Residue-level contacts at the interface:
Residue V47 in chain B interacts with residue F24 in chain A (closest heavy-atom distance 3.6 Å).
Residue Y183 in chain B is in contact with residue F43 in chain A (closest heavy-atom distance 3.7 Å).
Residue Q59 in chain B is in contact with residue I39 in chain A (closest heavy-atom distance 3.0 Å).
Residue Q59 in chain B is in contact with residue S37 in chain A (closest heavy-atom distance 3.6 Å).
Residue Y66 in chain B contacts residue F68 in chain A (closest heavy-atom distance 3.7 Å).
Residue Y66 in chain B contacts residue R67 in chain A (closest heavy-atom distance 3.8 Å).
Residue Q59 in chain B contacts residue T38 in chain A (closest heavy-atom distance 3.7 Å).
Residue E52 in chain B interacts with residue N32 in chain A (closest heavy-atom distance 2.9 Å).
Residue N45 in chain B interacts with residue T34 in chain A (closest heavy-atom distance 4.0 Å).
Residue E63 in chain B contacts residue I39 in chain A (closest heavy-atom distance 3.7 Å).
Residue D253 in chain B interacts with residue I45 in chain A (closest heavy-atom distance 3.1 Å).
Residue Q59 in chain B interacts with residue I36 in chain A (closest heavy-atom distance 3.7 Å).
Residue E52 in chain B contacts residue T34 in chain A (closest heavy-atom distance 2.4 Å).
Residue R182 in chain B interacts with residue F43 in chain A (closest heavy-atom distance 4.6 Å).
Residue V47 in chain B contacts residue N32 in chain A (closest heavy-atom distance 4.0 Å).
Residue P181 in chain B is in contact with residue F43 in chain A (closest heavy-atom distance 3.6 Å).
Residue D70 in chain B interacts with residue R67 in chain A (closest heavy-atom distance 3.2 Å).
Residue Q51 in chain B interacts with residue F24 in chain A (closest heavy-atom distance 3.5 Å).
Residue E63 in chain B contacts residue R67 in chain A (closest heavy-atom distance 4.0 Å).
Residue Y66 in chain B is in contact with residue I71 in chain A (closest heavy-atom distance 3.6 Å).
Residue R58 in chain B is in contact with residue D42 in chain A (closest heavy-atom distance 3.2 Å).
Residue L180 in chain B contacts residue F43 in chain A (closest heavy-atom distance 4.0 Å).
Residue E46 in chain B is in contact with residue D29 in chain A (closest heavy-atom distance 4.6 Å).
Residue K62 in chain B interacts with residue I39 in chain A (closest heavy-atom distance 2.7 Å).
Residue Y66 in chain B is in contact with residue I41 in chain A (closest heavy-atom distance 4.7 Å).
Residue Q51 in chain B contacts residue E28 in chain A (closest heavy-atom distance 3.4 Å).
Residue V179 in chain B contacts residue D42 in chain A (closest heavy-atom distance 4.5 Å).
Residue P181 in chain B contacts residue Y75 in chain A (closest heavy-atom distance 3.2 Å).
Residue Y66 in chain B contacts residue I39 in chain A (closest heavy-atom distance 3.8 Å).
Residue D67 in chain B interacts with residue R67 in chain A (closest heavy-atom distance 2.7 Å).
Residue P181 in chain B interacts with residue I41 in chain A (closest heavy-atom distance 3.7 Å).
Residue D253 in chain B contacts residue F43 in chain A (closest heavy-atom distance 3.6 Å).
Residue E46 in chain B interacts with residue A30 in chain A (closest heavy-atom distance 3.3 Å).
Residue L35 in chain B interacts with residue I36 in chain A (closest heavy-atom distance 4.1 Å).
Residue E252 in chain B interacts with residue F43 in chain A (closest heavy-atom distance 3.7 Å).
Residue E46 in chain B contacts residue F31 in chain A (closest heavy-atom distance 3.1 Å).
Residue P178 in chain B is in contact with residue F43 in chain A (closest heavy-atom distance 4.3 Å).
Residue E252 in chain B is in contact with residue K56 in chain A (closest heavy-atom distance 2.8 Å).
Residue N45 in chain B is in contact with residue F31 in chain A (closest heavy-atom distance 3.7 Å).
Residue N42 in chain B is in contact with residue S33 in chain A (closest heavy-atom distance 3.2 Å).
Residue N45 in chain B is in contact with residue N32 in chain A (closest heavy-atom distance 3.2 Å).
Residue K62 in chain B interacts with residue I41 in chain A (closest heavy-atom distance 3.6 Å).
Residue N55 in chain B interacts with residue I36 in chain A (closest heavy-atom distance 3.8 Å).
Residue R264 in chain B is in contact with residue E28 in chain A (closest heavy-atom distance 3.3 Å).
Residue Y183 in chain B contacts residue Q58 in chain A (closest heavy-atom distance 3.1 Å).
Residue D253 in chain B interacts with residue K44 in chain A (closest heavy-atom distance 3.5 Å).
Residue S251 in chain B contacts residue I45 in chain A (closest heavy-atom distance 4.0 Å).
Residue G56 in chain B is in contact with residue I36 in chain A (closest heavy-atom distance 3.9 Å).
Residue Y66 in chain B is in contact with residue G40 in chain A (closest heavy-atom distance 3.9 Å).
Residue P181 in chain B is in contact with residue W60 in chain A (closest heavy-atom distance 4.4 Å).
Residue Q59 in chain B is in contact with residue D42 in chain A (closest heavy-atom distance 3.2 Å).
Residue E252 in chain B is in contact with residue I45 in chain A (closest heavy-atom distance 3.6 Å).
Residue E52 in chain B interacts with residue I36 in chain A (closest heavy-atom distance 3.2 Å).
Residue K62 in chain B is in contact with residue D42 in chain A (closest heavy-atom distance 3.2 Å).
Residue N45 in chain B contacts residue S33 in chain A (closest heavy-atom distance 3.5 Å).
Residue I38 in chain B contacts residue T34 in chain A (closest heavy-atom distance 3.6 Å).
Residue V47 in chain B is in contact with residue F31 in chain A (closest heavy-atom distance 4.1 Å).
Residue N42 in chain B contacts residue T34 in chain A (closest heavy-atom distance 3.9 Å).
Residue N55 in chain B interacts with residue N32 in chain A (closest heavy-atom distance 4.1 Å).
Residue K78 in chain B is in contact with residue A74 in chain A (closest heavy-atom distance 4.7 Å).

Sequence of chain A:
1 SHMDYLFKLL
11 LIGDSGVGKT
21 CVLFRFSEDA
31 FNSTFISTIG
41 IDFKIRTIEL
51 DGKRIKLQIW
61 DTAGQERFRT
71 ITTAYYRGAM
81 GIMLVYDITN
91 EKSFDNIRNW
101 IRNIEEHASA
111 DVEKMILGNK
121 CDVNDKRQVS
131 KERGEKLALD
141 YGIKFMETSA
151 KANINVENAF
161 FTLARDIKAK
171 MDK

Sequence of chain B:
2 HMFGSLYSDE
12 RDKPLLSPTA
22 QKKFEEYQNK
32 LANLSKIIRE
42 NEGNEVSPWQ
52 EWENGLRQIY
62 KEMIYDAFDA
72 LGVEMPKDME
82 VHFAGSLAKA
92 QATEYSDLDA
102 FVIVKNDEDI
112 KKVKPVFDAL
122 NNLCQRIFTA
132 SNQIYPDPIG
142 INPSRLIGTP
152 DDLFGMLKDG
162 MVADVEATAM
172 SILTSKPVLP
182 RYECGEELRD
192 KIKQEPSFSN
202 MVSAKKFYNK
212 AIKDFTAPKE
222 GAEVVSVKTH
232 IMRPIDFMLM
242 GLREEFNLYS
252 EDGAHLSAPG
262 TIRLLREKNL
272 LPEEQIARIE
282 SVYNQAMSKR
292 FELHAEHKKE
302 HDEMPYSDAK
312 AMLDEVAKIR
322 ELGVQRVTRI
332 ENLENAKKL

This data describes a binding interaction between two proteins.